The following describes two proteins that form a bound complex.

Sequence of protein 2:
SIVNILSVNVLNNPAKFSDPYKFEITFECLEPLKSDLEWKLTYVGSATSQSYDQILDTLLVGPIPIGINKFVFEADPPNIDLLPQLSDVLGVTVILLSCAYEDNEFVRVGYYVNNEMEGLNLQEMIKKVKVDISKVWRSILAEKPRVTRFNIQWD

Sequence of protein 1:
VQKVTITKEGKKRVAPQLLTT

Interface contacts:
Residue I65 in protein 2 contacts residue P21 in protein 1 (closest heavy-atom distance 4.5 Å).
Residue K71 in protein 2 is in contact with residue Q22 in protein 1 (closest heavy-atom distance 2.9 Å).
Residue P66 in protein 2 is in contact with residue P21 in protein 1 (closest heavy-atom distance 5.0 Å).
Residue I69 in protein 2 contacts residue T25 in protein 1 (closest heavy-atom distance 2.7 Å).
Residue N70 in protein 2 is in contact with residue L23 in protein 1 (closest heavy-atom distance 4.2 Å).
Residue G63 in protein 2 is in contact with residue V19 in protein 1 (closest heavy-atom distance 3.0 Å).
Residue L61 in protein 2 contacts residue K17 in protein 1 (closest heavy-atom distance 3.1 Å).
Residue F28 in protein 2 contacts residue P21 in protein 1 (closest heavy-atom distance 5.0 Å).
Residue L61 in protein 2 contacts residue K16 in protein 1 (closest heavy-atom distance 3.5 Å).
Residue V62 in protein 2 contacts residue V19 in protein 1 (closest heavy-atom distance 3.5 Å).
Residue I67 in protein 2 interacts with residue L23 in protein 1 (closest heavy-atom distance 4.0 Å).
Residue N70 in protein 2 interacts with residue P21 in protein 1 (closest heavy-atom distance 4.0 Å).
Residue V73 in protein 2 is in contact with residue V19 in protein 1 (closest heavy-atom distance 4.9 Å).
Residue L61 in protein 2 is in contact with residue T12 in protein 1 (closest heavy-atom distance 4.0 Å).
Residue K71 in protein 2 is in contact with residue L24 in protein 1 (closest heavy-atom distance 4.1 Å).
Residue I69 in protein 2 contacts residue L24 in protein 1 (closest heavy-atom distance 2.7 Å).
Residue T59 in protein 2 is in contact with residue K17 in protein 1 (closest heavy-atom distance 3.8 Å).
Residue E39 in protein 2 interacts with residue K16 in protein 1 (closest heavy-atom distance 3.8 Å).
Residue T27 in protein 2 contacts residue L24 in protein 1 (closest heavy-atom distance 4.5 Å).
Residue D58 in protein 2 contacts residue K17 in protein 1 (closest heavy-atom distance 3.0 Å).
Residue G68 in protein 2 is in contact with residue T26 in protein 1 (closest heavy-atom distance 3.8 Å).
Residue L60 in protein 2 interacts with residue K17 in protein 1 (closest heavy-atom distance 3.6 Å).
Residue P64 in protein 2 is in contact with residue A20 in protein 1 (closest heavy-atom distance 4.7 Å).
Residue G68 in protein 2 contacts residue T25 in protein 1 (closest heavy-atom distance 3.3 Å).
Residue I69 in protein 2 is in contact with residue L23 in protein 1 (closest heavy-atom distance 3.6 Å).
Residue K71 in protein 2 contacts residue P21 in protein 1 (closest heavy-atom distance 3.4 Å).
Residue P64 in protein 2 contacts residue P21 in protein 1 (closest heavy-atom distance 3.4 Å).
Residue G63 in protein 2 interacts with residue R18 in protein 1 (closest heavy-atom distance 3.6 Å).
Residue D77 in protein 2 interacts with residue K17 in protein 1 (closest heavy-atom distance 4.7 Å).
Residue I69 in protein 2 is in contact with residue Q22 in protein 1 (closest heavy-atom distance 4.0 Å).
Residue D37 in protein 2 is in contact with residue R18 in protein 1 (closest heavy-atom distance 2.7 Å).
Residue L60 in protein 2 is in contact with residue V19 in protein 1 (closest heavy-atom distance 3.8 Å).
Residue T59 in protein 2 interacts with residue K16 in protein 1 (closest heavy-atom distance 2.5 Å).
Residue I67 in protein 2 interacts with residue T26 in protein 1 (closest heavy-atom distance 2.6 Å).
Residue L60 in protein 2 interacts with residue R18 in protein 1 (closest heavy-atom distance 4.0 Å).
Residue G63 in protein 2 interacts with residue P21 in protein 1 (closest heavy-atom distance 3.8 Å).
Residue V73 in protein 2 interacts with residue Q7 in protein 1 (closest heavy-atom distance 2.9 Å).
Residue I67 in protein 2 is in contact with residue T25 in protein 1 (closest heavy-atom distance 4.7 Å).
Residue G68 in protein 2 contacts residue L23 in protein 1 (closest heavy-atom distance 4.3 Å).
Residue L61 in protein 2 is in contact with residue V19 in protein 1 (closest heavy-atom distance 2.9 Å).
Residue K71 in protein 2 is in contact with residue Q7 in protein 1 (closest heavy-atom distance 4.8 Å).
Residue F72 in protein 2 is in contact with residue Q7 in protein 1 (closest heavy-atom distance 3.3 Å).
Residue L61 in protein 2 interacts with residue R18 in protein 1 (closest heavy-atom distance 3.1 Å).
Residue G63 in protein 2 interacts with residue A20 in protein 1 (closest heavy-atom distance 3.6 Å).
Residue N70 in protein 2 interacts with residue Q22 in protein 1 (closest heavy-atom distance 3.4 Å).
Residue F72 in protein 2 interacts with residue P21 in protein 1 (closest heavy-atom distance 4.3 Å).
Residue P64 in protein 2 interacts with residue R18 in protein 1 (closest heavy-atom distance 3.9 Å).
Residue N70 in protein 2 is in contact with residue L24 in protein 1 (closest heavy-atom distance 4.6 Å).
Residue I69 in protein 2 contacts residue T26 in protein 1 (closest heavy-atom distance 4.8 Å).
Residue V62 in protein 2 interacts with residue P21 in protein 1 (closest heavy-atom distance 3.9 Å).
Residue F72 in protein 2 contacts residue V19 in protein 1 (closest heavy-atom distance 4.7 Å).
Residue P66 in protein 2 interacts with residue L23 in protein 1 (closest heavy-atom distance 4.3 Å).